Sequence of protein 1:
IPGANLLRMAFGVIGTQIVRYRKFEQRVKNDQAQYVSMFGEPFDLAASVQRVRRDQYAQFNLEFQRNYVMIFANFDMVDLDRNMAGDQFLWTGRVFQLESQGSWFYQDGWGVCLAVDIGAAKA

Residue-level contacts at the interface:
Residue F150 in protein 2 contacts residue L62 in protein 1 (closest heavy-atom distance 4.5 Å).
Residue A142 in protein 2 contacts residue F60 in protein 1 (closest heavy-atom distance 4.0 Å).
Residue F150 in protein 2 is in contact with residue A58 in protein 1 (closest heavy-atom distance 4.1 Å).
Residue F150 in protein 2 interacts with residue E63 in protein 1 (closest heavy-atom distance 4.0 Å).
Residue H148 in protein 2 contacts residue Q56 in protein 1 (closest heavy-atom distance 3.1 Å).
Residue F150 in protein 2 interacts with residue N61 in protein 1 (closest heavy-atom distance 3.1 Å).
Residue F150 in protein 2 contacts residue F60 in protein 1 (closest heavy-atom distance 5.0 Å).
Residue H148 in protein 2 interacts with residue E63 in protein 1 (closest heavy-atom distance 3.2 Å).

These two protein chains interact to form a complex.

Sequence of protein 2:
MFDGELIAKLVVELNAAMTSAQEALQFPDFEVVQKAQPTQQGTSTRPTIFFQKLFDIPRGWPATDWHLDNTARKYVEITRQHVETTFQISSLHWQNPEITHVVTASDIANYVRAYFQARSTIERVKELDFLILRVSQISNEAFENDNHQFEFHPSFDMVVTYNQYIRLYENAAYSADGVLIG